Sequence of the first protein:
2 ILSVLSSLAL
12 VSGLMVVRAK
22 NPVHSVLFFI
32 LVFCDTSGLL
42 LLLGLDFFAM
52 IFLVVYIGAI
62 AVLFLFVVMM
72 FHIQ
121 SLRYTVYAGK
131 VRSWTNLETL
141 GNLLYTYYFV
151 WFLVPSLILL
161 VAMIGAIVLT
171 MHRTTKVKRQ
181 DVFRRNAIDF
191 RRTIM

This data describes a binding interaction between two proteins.

Residue-level contacts at the interface:
Residue W123 in the second protein interacts with residue I194 in the first protein (closest heavy-atom distance 3.6 Å).
Residue Q63 in the second protein contacts residue I188 in the first protein (closest heavy-atom distance 3.0 Å).
Residue W64 in the second protein interacts with residue F190 in the first protein (closest heavy-atom distance 3.5 Å).
Residue L102 in the second protein contacts residue M195 in the first protein (closest heavy-atom distance 3.3 Å).
Residue L61 in the second protein is in contact with residue F190 in the first protein (closest heavy-atom distance 4.8 Å).
Residue Q63 in the second protein interacts with residue D189 in the first protein (closest heavy-atom distance 4.5 Å).
Residue G62 in the second protein interacts with residue F190 in the first protein (closest heavy-atom distance 3.4 Å).
Residue L102 in the second protein contacts residue I194 in the first protein (closest heavy-atom distance 4.8 Å).
Residue D101 in the second protein interacts with residue I194 in the first protein (closest heavy-atom distance 4.0 Å).
Residue W64 in the second protein interacts with residue M195 in the first protein (closest heavy-atom distance 4.5 Å).
Residue Q63 in the second protein is in contact with residue R184 in the first protein (closest heavy-atom distance 4.5 Å).
Residue W123 in the second protein is in contact with residue T193 in the first protein (closest heavy-atom distance 4.0 Å).
Residue G62 in the second protein contacts residue D189 in the first protein (closest heavy-atom distance 4.1 Å).
Residue W123 in the second protein is in contact with residue M195 in the first protein (closest heavy-atom distance 3.3 Å).
Residue G62 in the second protein contacts residue I188 in the first protein (closest heavy-atom distance 3.1 Å).
Residue W64 in the second protein contacts residue I194 in the first protein (closest heavy-atom distance 4.7 Å).

Sequence of the second protein:
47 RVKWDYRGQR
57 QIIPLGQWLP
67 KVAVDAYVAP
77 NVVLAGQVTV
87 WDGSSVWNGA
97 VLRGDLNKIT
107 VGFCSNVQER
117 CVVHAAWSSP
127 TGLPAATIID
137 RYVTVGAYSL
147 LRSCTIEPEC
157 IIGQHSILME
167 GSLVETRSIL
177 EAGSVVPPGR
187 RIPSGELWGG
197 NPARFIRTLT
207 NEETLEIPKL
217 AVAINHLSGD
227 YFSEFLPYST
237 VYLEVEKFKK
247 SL